Sequence of protein 2:
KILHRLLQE

This data describes a binding interaction between two proteins.

Sequence of protein 1:
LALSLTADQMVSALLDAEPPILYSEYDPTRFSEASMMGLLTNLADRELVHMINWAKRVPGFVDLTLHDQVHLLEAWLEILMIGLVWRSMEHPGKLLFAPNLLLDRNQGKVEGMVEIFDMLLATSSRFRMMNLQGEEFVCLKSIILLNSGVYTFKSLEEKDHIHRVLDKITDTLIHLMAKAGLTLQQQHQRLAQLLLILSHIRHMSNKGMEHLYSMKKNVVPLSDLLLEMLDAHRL

Interface contacts:
Residue V79 in protein 1 contacts residue L9 in protein 2 (closest heavy-atom distance 3.7 Å).
Residue K65 in protein 1 interacts with residue L8 in protein 2 (closest heavy-atom distance 3.5 Å).
Residue L242 in protein 1 contacts residue I4 in protein 2 (closest heavy-atom distance 3.4 Å).
Residue M246 in protein 1 contacts residue L5 in protein 2 (closest heavy-atom distance 4.1 Å).
Residue Q78 in protein 1 contacts residue L9 in protein 2 (closest heavy-atom distance 3.9 Å).
Residue I61 in protein 1 interacts with residue L9 in protein 2 (closest heavy-atom distance 3.6 Å).
Residue L242 in protein 1 contacts residue L8 in protein 2 (closest heavy-atom distance 3.8 Å).
Residue E245 in protein 1 contacts residue L5 in protein 2 (closest heavy-atom distance 4.1 Å).
Residue L82 in protein 1 is in contact with residue L5 in protein 2 (closest heavy-atom distance 4.0 Å).
Residue K65 in protein 1 interacts with residue E11 in protein 2 (closest heavy-atom distance 3.4 Å).
Residue L75 in protein 1 contacts residue Q10 in protein 2 (closest heavy-atom distance 3.7 Å).
Residue L75 in protein 1 contacts residue H6 in protein 2 (closest heavy-atom distance 4.4 Å).
Residue V79 in protein 1 contacts residue L5 in protein 2 (closest heavy-atom distance 3.9 Å).
Residue K65 in protein 1 interacts with residue L9 in protein 2 (closest heavy-atom distance 4.0 Å).
Residue F70 in protein 1 contacts residue L9 in protein 2 (closest heavy-atom distance 4.3 Å).
Residue E245 in protein 1 is in contact with residue I4 in protein 2 (closest heavy-atom distance 2.8 Å).
Residue L75 in protein 1 is in contact with residue L9 in protein 2 (closest heavy-atom distance 4.0 Å).
Residue L242 in protein 1 interacts with residue L5 in protein 2 (closest heavy-atom distance 4.3 Å).
Residue V58 in protein 1 interacts with residue L8 in protein 2 (closest heavy-atom distance 4.7 Å).
Residue E83 in protein 1 contacts residue L5 in protein 2 (closest heavy-atom distance 4.1 Å).
Residue I61 in protein 1 is in contact with residue L5 in protein 2 (closest heavy-atom distance 3.5 Å).
Residue V79 in protein 1 contacts residue H6 in protein 2 (closest heavy-atom distance 4.4 Å).
Residue L82 in protein 1 interacts with residue L9 in protein 2 (closest heavy-atom distance 3.8 Å).
Residue D241 in protein 1 is in contact with residue I4 in protein 2 (closest heavy-atom distance 3.5 Å).
Residue I61 in protein 1 interacts with residue L8 in protein 2 (closest heavy-atom distance 3.4 Å).
Residue E245 in protein 1 interacts with residue K3 in protein 2 (closest heavy-atom distance 3.5 Å).